Sequence of chain B:
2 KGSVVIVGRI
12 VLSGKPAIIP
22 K

Sequence of chain A:
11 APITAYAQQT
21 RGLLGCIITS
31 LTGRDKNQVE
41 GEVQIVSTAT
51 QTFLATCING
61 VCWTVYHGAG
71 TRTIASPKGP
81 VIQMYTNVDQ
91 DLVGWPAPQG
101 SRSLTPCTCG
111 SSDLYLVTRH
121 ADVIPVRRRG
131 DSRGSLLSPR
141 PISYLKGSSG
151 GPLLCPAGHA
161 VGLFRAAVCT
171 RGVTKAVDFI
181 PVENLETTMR

Contacts between the two chains:
Residue C26 in chain A interacts with residue V6 in chain B (closest heavy-atom distance 3.8 Å).
Residue E42 in chain A interacts with residue L13 in chain B (closest heavy-atom distance 2.8 Å).
Residue E40 in chain A is in contact with residue R10 in chain B (closest heavy-atom distance 3.2 Å).
Residue G41 in chain A interacts with residue V12 in chain B (closest heavy-atom distance 3.9 Å).
Residue W95 in chain A interacts with residue V5 in chain B (closest heavy-atom distance 3.7 Å).
Residue V46 in chain A contacts residue V6 in chain B (closest heavy-atom distance 3.3 Å).
Residue I45 in chain A interacts with residue V6 in chain B (closest heavy-atom distance 3.8 Å).
Residue I45 in chain A contacts residue R10 in chain B (closest heavy-atom distance 3.5 Å).
Residue R21 in chain A is in contact with residue V6 in chain B (closest heavy-atom distance 3.7 Å).
Residue I45 in chain A interacts with residue G9 in chain B (closest heavy-atom distance 2.8 Å).
Residue T14 in chain A is in contact with residue V12 in chain B (closest heavy-atom distance 3.8 Å).
Residue A75 in chain A interacts with residue S4 in chain B (closest heavy-atom distance 3.8 Å).
Residue V43 in chain A contacts residue R10 in chain B (closest heavy-atom distance 3.4 Å).
Residue T73 in chain A interacts with residue V5 in chain B (closest heavy-atom distance 2.7 Å).
Residue T29 in chain A is in contact with residue V6 in chain B (closest heavy-atom distance 3.9 Å).
Residue T20 in chain A interacts with residue G9 in chain B (closest heavy-atom distance 3.2 Å).
Residue Q44 in chain A contacts residue R10 in chain B (closest heavy-atom distance 3.8 Å).
Residue S47 in chain A is in contact with residue V5 in chain B (closest heavy-atom distance 3.5 Å).
Residue Q18 in chain A contacts residue G9 in chain B (closest heavy-atom distance 3.1 Å).
Residue R21 in chain A interacts with residue V8 in chain B (closest heavy-atom distance 3.4 Å).
Residue R72 in chain A interacts with residue G3 in chain B (closest heavy-atom distance 3.2 Å).
Residue Y16 in chain A contacts residue I11 in chain B (closest heavy-atom distance 3.2 Å).
Residue Q44 in chain A is in contact with residue I7 in chain B (closest heavy-atom distance 3.1 Å).
Residue Y16 in chain A contacts residue V12 in chain B (closest heavy-atom distance 2.9 Å).
Residue T20 in chain A is in contact with residue V8 in chain B (closest heavy-atom distance 2.8 Å).
Residue S47 in chain A is in contact with residue V8 in chain B (closest heavy-atom distance 3.9 Å).
Residue T73 in chain A is in contact with residue S4 in chain B (closest heavy-atom distance 2.5 Å).
Residue E42 in chain A contacts residue I11 in chain B (closest heavy-atom distance 3.5 Å).
Residue R72 in chain A is in contact with residue V5 in chain B (closest heavy-atom distance 3.8 Å).
Residue I45 in chain A contacts residue V8 in chain B (closest heavy-atom distance 2.7 Å).
Residue V117 in chain A contacts residue L13 in chain B (closest heavy-atom distance 3.9 Å).
Residue S30 in chain A contacts residue G3 in chain B (closest heavy-atom distance 3.4 Å).
Residue A17 in chain A interacts with residue R10 in chain B (closest heavy-atom distance 3.2 Å).
Residue V46 in chain A interacts with residue V5 in chain B (closest heavy-atom distance 3.7 Å).
Residue C26 in chain A interacts with residue V8 in chain B (closest heavy-atom distance 3.8 Å).
Residue Q38 in chain A is in contact with residue R10 in chain B (closest heavy-atom distance 3.2 Å).
Residue Y16 in chain A interacts with residue R10 in chain B (closest heavy-atom distance 3.7 Å).
Residue S47 in chain A interacts with residue V6 in chain B (closest heavy-atom distance 3.0 Å).
Residue R21 in chain A interacts with residue I7 in chain B (closest heavy-atom distance 3.5 Å).
Residue A15 in chain A is in contact with residue L13 in chain B (closest heavy-atom distance 3.7 Å).
Residue R119 in chain A contacts residue I11 in chain B (closest heavy-atom distance 3.5 Å).
Residue P80 in chain A interacts with residue S4 in chain B (closest heavy-atom distance 3.7 Å).
Residue I74 in chain A contacts residue V5 in chain B (closest heavy-atom distance 3.5 Å).
Residue I74 in chain A contacts residue S4 in chain B (closest heavy-atom distance 3.9 Å).
Residue Q44 in chain A contacts residue G9 in chain B (closest heavy-atom distance 3.4 Å).
Residue T20 in chain A contacts residue R10 in chain B (closest heavy-atom distance 3.8 Å).
Residue E42 in chain A interacts with residue V12 in chain B (closest heavy-atom distance 3.5 Å).
Residue A75 in chain A is in contact with residue V5 in chain B (closest heavy-atom distance 2.9 Å).
Residue T14 in chain A interacts with residue G15 in chain B (closest heavy-atom distance 3.6 Å).
Residue I45 in chain A is in contact with residue I7 in chain B (closest heavy-atom distance 3.4 Å).
Residue T118 in chain A interacts with residue I11 in chain B (closest heavy-atom distance 3.4 Å).
Residue S30 in chain A interacts with residue V6 in chain B (closest heavy-atom distance 3.5 Å).
Residue V43 in chain A contacts residue I11 in chain B (closest heavy-atom distance 3.0 Å).
Residue Q19 in chain A is in contact with residue V8 in chain B (closest heavy-atom distance 3.7 Å).
Residue A15 in chain A interacts with residue V12 in chain B (closest heavy-atom distance 3.3 Å).
Residue S30 in chain A is in contact with residue S4 in chain B (closest heavy-atom distance 3.0 Å).
Residue P98 in chain A is in contact with residue I7 in chain B (closest heavy-atom distance 3.9 Å).
Residue T14 in chain A interacts with residue L13 in chain B (closest heavy-atom distance 3.2 Å).
Residue E42 in chain A is in contact with residue S14 in chain B (closest heavy-atom distance 3.2 Å).
Residue Q18 in chain A interacts with residue R10 in chain B (closest heavy-atom distance 2.9 Å).

The following describes two proteins that form a bound complex.